This data describes a binding interaction between two proteins.

Sequence of the first protein:
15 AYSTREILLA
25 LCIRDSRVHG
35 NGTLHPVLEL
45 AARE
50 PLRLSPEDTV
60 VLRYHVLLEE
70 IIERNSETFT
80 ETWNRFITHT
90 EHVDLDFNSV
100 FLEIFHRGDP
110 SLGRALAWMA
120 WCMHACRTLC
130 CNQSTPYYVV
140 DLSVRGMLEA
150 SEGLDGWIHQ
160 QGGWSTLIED

Interface contacts:
Residue G112 in the first protein is in contact with residue V18 in the second protein (closest heavy-atom distance 4.9 Å).
Residue G112 in the first protein contacts residue I26 in the second protein (closest heavy-atom distance 4.4 Å).
Residue V99 in the first protein contacts residue L15 in the second protein (closest heavy-atom distance 4.2 Å).
Residue G112 in the first protein interacts with residue G19 in the second protein (closest heavy-atom distance 3.1 Å).
Residue E90 in the first protein interacts with residue Q4 in the second protein (closest heavy-atom distance 4.7 Å).
Residue A116 in the first protein is in contact with residue M22 in the second protein (closest heavy-atom distance 4.8 Å).
Residue T77 in the first protein interacts with residue V18 in the second protein (closest heavy-atom distance 4.5 Å).
Residue A116 in the first protein contacts residue V18 in the second protein (closest heavy-atom distance 4.2 Å).
Residue R113 in the first protein contacts residue A16 in the second protein (closest heavy-atom distance 3.8 Å).
Residue A116 in the first protein interacts with residue L15 in the second protein (closest heavy-atom distance 4.1 Å).
Residue S98 in the first protein is in contact with residue I8 in the second protein (closest heavy-atom distance 4.0 Å).
Residue D95 in the first protein interacts with residue I8 in the second protein (closest heavy-atom distance 3.5 Å).
Residue L111 in the first protein contacts residue D23 in the second protein (closest heavy-atom distance 3.3 Å).
Residue L111 in the first protein interacts with residue I26 in the second protein (closest heavy-atom distance 3.9 Å).
Residue R113 in the first protein contacts residue D23 in the second protein (closest heavy-atom distance 4.8 Å).
Residue R84 in the first protein contacts residue I7 in the second protein (closest heavy-atom distance 3.2 Å).
Residue T81 in the first protein interacts with residue I11 in the second protein (closest heavy-atom distance 3.6 Å).
Residue G112 in the first protein contacts residue D23 in the second protein (closest heavy-atom distance 3.3 Å).
Residue I103 in the first protein is in contact with residue L15 in the second protein (closest heavy-atom distance 4.0 Å).
Residue F85 in the first protein contacts residue I11 in the second protein (closest heavy-atom distance 3.8 Å).
Residue E102 in the first protein interacts with residue A12 in the second protein (closest heavy-atom distance 3.5 Å).
Residue I103 in the first protein interacts with residue A12 in the second protein (closest heavy-atom distance 3.5 Å).
Residue L115 in the first protein contacts residue M22 in the second protein (closest heavy-atom distance 3.7 Å).
Residue H88 in the first protein interacts with residue Q4 in the second protein (closest heavy-atom distance 2.9 Å).
Residue V99 in the first protein is in contact with residue I8 in the second protein (closest heavy-atom distance 3.5 Å).
Residue S110 in the first protein interacts with residue D23 in the second protein (closest heavy-atom distance 3.5 Å).
Residue R113 in the first protein contacts residue G19 in the second protein (closest heavy-atom distance 3.8 Å).
Residue E102 in the first protein interacts with residue R13 in the second protein (closest heavy-atom distance 3.2 Å).
Residue F78 in the first protein contacts residue V18 in the second protein (closest heavy-atom distance 4.4 Å).
Residue F85 in the first protein interacts with residue I8 in the second protein (closest heavy-atom distance 3.4 Å).
Residue A116 in the first protein is in contact with residue G19 in the second protein (closest heavy-atom distance 3.8 Å).
Residue T89 in the first protein contacts residue Q4 in the second protein (closest heavy-atom distance 3.4 Å).
Residue W120 in the first protein contacts residue I11 in the second protein (closest heavy-atom distance 4.2 Å).
Residue I103 in the first protein contacts residue A16 in the second protein (closest heavy-atom distance 4.7 Å).
Residue F78 in the first protein contacts residue L15 in the second protein (closest heavy-atom distance 3.7 Å).
Residue W117 in the first protein is in contact with residue L15 in the second protein (closest heavy-atom distance 5.0 Å).
Residue R113 in the first protein interacts with residue D20 in the second protein (closest heavy-atom distance 3.1 Å).
Residue W120 in the first protein is in contact with residue L15 in the second protein (closest heavy-atom distance 3.6 Å).
Residue N74 in the first protein interacts with residue V18 in the second protein (closest heavy-atom distance 3.5 Å).
Residue S110 in the first protein contacts residue D20 in the second protein (closest heavy-atom distance 4.3 Å).
Residue G112 in the first protein interacts with residue M22 in the second protein (closest heavy-atom distance 4.1 Å).
Residue D95 in the first protein contacts residue Q4 in the second protein (closest heavy-atom distance 3.0 Å).
Residue I70 in the first protein is in contact with residue V18 in the second protein (closest heavy-atom distance 4.9 Å).
Residue G112 in the first protein interacts with residue D20 in the second protein (closest heavy-atom distance 4.9 Å).
Residue H88 in the first protein interacts with residue I7 in the second protein (closest heavy-atom distance 3.6 Å).
Residue V99 in the first protein interacts with residue A12 in the second protein (closest heavy-atom distance 3.8 Å).
Residue I70 in the first protein interacts with residue M22 in the second protein (closest heavy-atom distance 3.5 Å).
Residue R84 in the first protein is in contact with residue I11 in the second protein (closest heavy-atom distance 4.3 Å).
Residue T81 in the first protein is in contact with residue H14 in the second protein (closest heavy-atom distance 4.0 Å).
Residue E102 in the first protein is in contact with residue R9 in the second protein (closest heavy-atom distance 3.1 Å).
Residue T77 in the first protein is in contact with residue H14 in the second protein (closest heavy-atom distance 4.5 Å).
Residue V99 in the first protein contacts residue I11 in the second protein (closest heavy-atom distance 4.8 Å).

Sequence of the second protein:
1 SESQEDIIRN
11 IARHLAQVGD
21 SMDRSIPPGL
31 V